This data describes a binding interaction between two proteins.

Interface contacts:
Residue K457 in the second protein interacts with residue G38 in the first protein (closest heavy-atom distance 3.0 Å).
Residue D261 in the second protein is in contact with residue S62 in the first protein (closest heavy-atom distance 4.5 Å).
Residue R404 in the second protein is in contact with residue S42 in the first protein (closest heavy-atom distance 4.4 Å).
Residue M257 in the second protein contacts residue M43 in the first protein (closest heavy-atom distance 4.0 Å).
Residue A461 in the second protein contacts residue W37 in the first protein (closest heavy-atom distance 3.5 Å).
Residue F231 in the second protein is in contact with residue L35 in the first protein (closest heavy-atom distance 3.6 Å).
Residue F231 in the second protein interacts with residue L40 in the first protein (closest heavy-atom distance 4.5 Å).
Residue D261 in the second protein interacts with residue V46 in the first protein (closest heavy-atom distance 4.5 Å).
Residue I469 in the second protein is in contact with residue W37 in the first protein (closest heavy-atom distance 3.6 Å).
Residue Q462 in the second protein is in contact with residue W37 in the first protein (closest heavy-atom distance 4.2 Å).
Residue A461 in the second protein contacts residue E36 in the first protein (closest heavy-atom distance 3.7 Å).
Residue F231 in the second protein is in contact with residue I45 in the first protein (closest heavy-atom distance 4.6 Å).
Residue D471 in the second protein contacts residue N41 in the first protein (closest heavy-atom distance 4.4 Å).
Residue K457 in the second protein interacts with residue W37 in the first protein (closest heavy-atom distance 3.5 Å).
Residue R466 in the second protein contacts residue E36 in the first protein (closest heavy-atom distance 3.8 Å).
Residue L235 in the second protein interacts with residue T63 in the first protein (closest heavy-atom distance 3.9 Å).
Residue S228 in the second protein interacts with residue T66 in the first protein (closest heavy-atom distance 3.8 Å).
Residue I454 in the second protein is in contact with residue I39 in the first protein (closest heavy-atom distance 3.9 Å).
Residue R466 in the second protein contacts residue L35 in the first protein (closest heavy-atom distance 3.9 Å).
Residue S452 in the second protein is in contact with residue D26 in the first protein (closest heavy-atom distance 3.6 Å).
Residue I454 in the second protein is in contact with residue W37 in the first protein (closest heavy-atom distance 4.3 Å).
Residue S228 in the second protein interacts with residue I65 in the first protein (closest heavy-atom distance 4.6 Å).
Residue I454 in the second protein interacts with residue L28 in the first protein (closest heavy-atom distance 4.8 Å).
Residue F231 in the second protein is in contact with residue I65 in the first protein (closest heavy-atom distance 3.4 Å).
Residue K457 in the second protein interacts with residue I39 in the first protein (closest heavy-atom distance 3.8 Å).
Residue M257 in the second protein contacts residue S42 in the first protein (closest heavy-atom distance 4.1 Å).
Residue L235 in the second protein is in contact with residue T66 in the first protein (closest heavy-atom distance 4.1 Å).
Residue R466 in the second protein interacts with residue G38 in the first protein (closest heavy-atom distance 4.9 Å).
Residue K472 in the second protein interacts with residue L18 in the first protein (closest heavy-atom distance 3.7 Å).
Residue I469 in the second protein interacts with residue G38 in the first protein (closest heavy-atom distance 4.4 Å).
Residue D471 in the second protein interacts with residue G38 in the first protein (closest heavy-atom distance 4.9 Å).
Residue L235 in the second protein interacts with residue S62 in the first protein (closest heavy-atom distance 3.7 Å).
Residue F231 in the second protein is in contact with residue S42 in the first protein (closest heavy-atom distance 3.7 Å).
Residue L453 in the second protein contacts residue I19 in the first protein (closest heavy-atom distance 3.6 Å).
Residue R234 in the second protein interacts with residue S62 in the first protein (closest heavy-atom distance 3.4 Å).
Residue M435 in the second protein is in contact with residue M43 in the first protein (closest heavy-atom distance 3.3 Å).
Residue K472 in the second protein contacts residue I19 in the first protein (closest heavy-atom distance 3.1 Å).
Residue S232 in the second protein is in contact with residue I65 in the first protein (closest heavy-atom distance 3.4 Å).
Residue S232 in the second protein is in contact with residue S62 in the first protein (closest heavy-atom distance 3.0 Å).
Residue I454 in the second protein contacts residue D26 in the first protein (closest heavy-atom distance 4.9 Å).
Residue F231 in the second protein is in contact with residue N41 in the first protein (closest heavy-atom distance 3.9 Å).
Residue I469 in the second protein interacts with residue E36 in the first protein (closest heavy-atom distance 3.8 Å).
Residue R458 in the second protein contacts residue W37 in the first protein (closest heavy-atom distance 3.2 Å).
Residue S228 in the second protein is in contact with residue G67 in the first protein (closest heavy-atom distance 4.9 Å).
Residue I454 in the second protein is in contact with residue T32 in the first protein (closest heavy-atom distance 4.6 Å).
Residue R404 in the second protein is in contact with residue M43 in the first protein (closest heavy-atom distance 3.6 Å).
Residue I454 in the second protein is in contact with residue I19 in the first protein (closest heavy-atom distance 3.4 Å).
Residue I454 in the second protein interacts with residue E27 in the first protein (closest heavy-atom distance 4.5 Å).

Sequence of the second protein:
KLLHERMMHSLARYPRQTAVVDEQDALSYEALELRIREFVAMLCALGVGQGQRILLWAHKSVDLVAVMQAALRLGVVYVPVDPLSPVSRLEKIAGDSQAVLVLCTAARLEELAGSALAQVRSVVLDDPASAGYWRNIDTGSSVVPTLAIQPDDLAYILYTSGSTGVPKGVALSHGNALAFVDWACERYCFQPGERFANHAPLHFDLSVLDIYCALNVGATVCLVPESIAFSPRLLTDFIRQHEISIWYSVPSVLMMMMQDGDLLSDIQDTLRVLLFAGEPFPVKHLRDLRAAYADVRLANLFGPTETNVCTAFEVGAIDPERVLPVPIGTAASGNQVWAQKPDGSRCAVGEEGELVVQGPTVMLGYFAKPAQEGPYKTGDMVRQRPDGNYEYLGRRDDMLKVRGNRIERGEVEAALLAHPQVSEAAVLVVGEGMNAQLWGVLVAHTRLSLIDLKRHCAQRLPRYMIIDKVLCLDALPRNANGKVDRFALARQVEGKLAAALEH

Sequence of the first protein:
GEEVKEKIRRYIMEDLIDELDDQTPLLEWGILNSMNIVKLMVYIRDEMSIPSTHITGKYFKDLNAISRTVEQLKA